The following describes two proteins that form a bound complex.

Residue-level contacts at the interface:
Residue N45 in protein 1 is in contact with residue N3 in protein 2 (closest heavy-atom distance 4.9 Å).
Residue R46 in protein 1 is in contact with residue N3 in protein 2 (closest heavy-atom distance 3.7 Å).
Residue T47 in protein 1 interacts with residue N3 in protein 2 (closest heavy-atom distance 3.5 Å).
Residue T47 in protein 1 is in contact with residue A5 in protein 2 (closest heavy-atom distance 4.4 Å).
Residue N45 in protein 1 is in contact with residue A5 in protein 2 (closest heavy-atom distance 3.8 Å).
Residue T47 in protein 1 interacts with residue V2 in protein 2 (closest heavy-atom distance 3.6 Å).
Residue T47 in protein 1 contacts residue T4 in protein 2 (closest heavy-atom distance 3.3 Å).
Residue D48 in protein 1 interacts with residue V2 in protein 2 (closest heavy-atom distance 3.1 Å).
Residue D48 in protein 1 interacts with residue N3 in protein 2 (closest heavy-atom distance 4.1 Å).

Sequence of protein 2:
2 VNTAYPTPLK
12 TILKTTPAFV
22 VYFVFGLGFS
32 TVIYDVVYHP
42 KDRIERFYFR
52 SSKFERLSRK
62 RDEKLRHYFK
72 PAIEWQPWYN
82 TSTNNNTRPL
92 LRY

Sequence of protein 1:
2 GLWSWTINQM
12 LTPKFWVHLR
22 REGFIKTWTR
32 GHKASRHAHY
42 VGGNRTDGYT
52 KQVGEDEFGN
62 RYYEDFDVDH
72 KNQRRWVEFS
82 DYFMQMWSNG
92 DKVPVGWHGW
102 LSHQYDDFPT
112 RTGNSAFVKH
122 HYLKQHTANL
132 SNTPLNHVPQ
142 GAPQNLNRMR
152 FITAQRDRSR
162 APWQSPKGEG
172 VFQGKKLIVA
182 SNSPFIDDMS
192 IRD